Sequence of the first protein:
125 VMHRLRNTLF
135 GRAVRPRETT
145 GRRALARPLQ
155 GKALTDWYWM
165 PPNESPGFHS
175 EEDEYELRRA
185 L

Sequence of the second protein:
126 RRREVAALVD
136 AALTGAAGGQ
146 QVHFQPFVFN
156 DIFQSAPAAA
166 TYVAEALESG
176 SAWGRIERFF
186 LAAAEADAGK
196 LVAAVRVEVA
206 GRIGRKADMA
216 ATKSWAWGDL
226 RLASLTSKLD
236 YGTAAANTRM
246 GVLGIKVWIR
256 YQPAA

Residue-level contacts at the interface:
Residue E173 in the second protein interacts with residue L185 in the first protein (closest heavy-atom distance 4.7 Å).
Residue E170 in the second protein contacts residue R182 in the first protein (closest heavy-atom distance 4.0 Å).
Residue A137 in the second protein contacts residue F172 in the first protein (closest heavy-atom distance 4.1 Å).
Residue N242 in the second protein contacts residue R183 in the first protein (closest heavy-atom distance 4.2 Å).

These two protein chains interact to form a complex.